These two protein chains interact to form a complex.

Sequence of chain B:
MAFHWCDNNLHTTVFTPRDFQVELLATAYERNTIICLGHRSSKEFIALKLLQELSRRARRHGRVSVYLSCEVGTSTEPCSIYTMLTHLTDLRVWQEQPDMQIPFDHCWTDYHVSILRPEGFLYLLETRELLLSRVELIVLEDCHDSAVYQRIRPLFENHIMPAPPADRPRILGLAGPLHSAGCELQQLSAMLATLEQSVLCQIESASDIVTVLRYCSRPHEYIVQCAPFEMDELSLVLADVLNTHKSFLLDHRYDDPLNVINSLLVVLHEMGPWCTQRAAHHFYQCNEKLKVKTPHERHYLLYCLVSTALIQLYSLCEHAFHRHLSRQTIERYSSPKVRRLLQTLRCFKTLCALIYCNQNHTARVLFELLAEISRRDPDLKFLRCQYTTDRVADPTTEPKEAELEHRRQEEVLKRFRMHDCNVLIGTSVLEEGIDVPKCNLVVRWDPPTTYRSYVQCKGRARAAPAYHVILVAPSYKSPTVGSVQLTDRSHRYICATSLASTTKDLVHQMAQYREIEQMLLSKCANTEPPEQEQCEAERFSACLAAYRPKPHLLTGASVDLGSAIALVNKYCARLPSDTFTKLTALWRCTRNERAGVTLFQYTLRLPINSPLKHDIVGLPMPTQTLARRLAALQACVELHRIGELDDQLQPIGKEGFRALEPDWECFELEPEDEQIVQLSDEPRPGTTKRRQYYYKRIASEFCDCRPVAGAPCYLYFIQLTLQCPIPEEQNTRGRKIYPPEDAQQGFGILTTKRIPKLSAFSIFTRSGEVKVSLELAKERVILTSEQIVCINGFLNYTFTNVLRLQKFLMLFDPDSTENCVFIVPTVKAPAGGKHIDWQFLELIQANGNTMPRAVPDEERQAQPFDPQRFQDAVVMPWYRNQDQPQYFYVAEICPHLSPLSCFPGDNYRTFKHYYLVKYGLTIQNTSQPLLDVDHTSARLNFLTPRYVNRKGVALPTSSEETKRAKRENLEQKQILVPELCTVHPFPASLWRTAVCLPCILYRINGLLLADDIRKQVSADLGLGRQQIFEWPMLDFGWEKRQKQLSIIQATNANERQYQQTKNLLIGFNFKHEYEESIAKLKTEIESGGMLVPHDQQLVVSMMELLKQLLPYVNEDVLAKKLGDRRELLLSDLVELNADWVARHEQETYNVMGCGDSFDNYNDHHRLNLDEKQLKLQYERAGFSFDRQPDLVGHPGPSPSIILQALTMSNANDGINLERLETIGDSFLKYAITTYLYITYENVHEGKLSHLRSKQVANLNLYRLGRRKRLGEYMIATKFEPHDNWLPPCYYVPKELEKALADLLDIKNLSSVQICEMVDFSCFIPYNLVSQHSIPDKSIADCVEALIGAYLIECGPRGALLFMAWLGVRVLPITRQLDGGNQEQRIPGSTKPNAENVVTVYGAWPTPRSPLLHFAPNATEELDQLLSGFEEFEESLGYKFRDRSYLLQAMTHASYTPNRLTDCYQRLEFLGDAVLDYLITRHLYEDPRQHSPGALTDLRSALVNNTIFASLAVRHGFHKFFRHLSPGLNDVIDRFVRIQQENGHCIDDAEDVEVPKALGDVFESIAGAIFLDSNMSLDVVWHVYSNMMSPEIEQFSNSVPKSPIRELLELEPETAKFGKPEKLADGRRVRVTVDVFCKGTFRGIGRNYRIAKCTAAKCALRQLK

Sequence of chain A:
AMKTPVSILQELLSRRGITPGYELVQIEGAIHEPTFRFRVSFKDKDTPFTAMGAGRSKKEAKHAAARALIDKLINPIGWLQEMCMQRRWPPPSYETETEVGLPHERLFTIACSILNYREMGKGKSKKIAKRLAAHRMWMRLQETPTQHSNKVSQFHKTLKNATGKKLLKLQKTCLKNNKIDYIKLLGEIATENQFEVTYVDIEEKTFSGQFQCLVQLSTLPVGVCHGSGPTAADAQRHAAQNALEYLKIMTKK

Contacts between the two chains:
Residue K950 in chain B contacts residue I162 in chain A (closest heavy-atom distance 3.4 Å).
Residue D251 in chain B is in contact with residue T418 in chain A (closest heavy-atom distance 3.2 Å).
Residue Y322 in chain B interacts with residue V434 in chain A (closest heavy-atom distance 3.2 Å).
Residue D1144 in chain B is in contact with residue I149 in chain A (closest heavy-atom distance 3.2 Å).
Residue H303 in chain B is in contact with residue T358 in chain A (closest heavy-atom distance 3.3 Å).
Residue Y336 in chain B is in contact with residue S361 in chain A (closest heavy-atom distance 3.2 Å).
Residue T639 in chain B interacts with residue K464 in chain A (closest heavy-atom distance 3.3 Å).
Residue H252 in chain B contacts residue L426 in chain A (closest heavy-atom distance 3.4 Å).
Residue Y336 in chain B contacts residue T358 in chain A (closest heavy-atom distance 3.4 Å).
Residue F248 in chain B is in contact with residue H438 in chain A (closest heavy-atom distance 3.1 Å).
Residue R253 in chain B interacts with residue Q424 in chain A (closest heavy-atom distance 2.8 Å).
Residue L1892 in chain B interacts with residue L155 in chain A (closest heavy-atom distance 3.3 Å).
Residue R345 in chain B is in contact with residue K465 in chain A (closest heavy-atom distance 3.3 Å).
Residue I1888 in chain B contacts residue Q157 in chain A (closest heavy-atom distance 2.8 Å).
Residue F1069 in chain B is in contact with residue E154 in chain A (closest heavy-atom distance 2.9 Å).
Residue C1886 in chain B is in contact with residue R168 in chain A (closest heavy-atom distance 3.1 Å).
Residue I1888 in chain B interacts with residue R168 in chain A (closest heavy-atom distance 3.3 Å).
Residue D2210 in chain B contacts residue R263 in chain A (closest heavy-atom distance 3.4 Å).
Residue Q307 in chain B contacts residue H360 in chain A (closest heavy-atom distance 3.4 Å).
Residue Y1890 in chain B contacts residue Q157 in chain A (closest heavy-atom distance 2.9 Å).
Residue Y336 in chain B is in contact with residue N362 in chain A (closest heavy-atom distance 3.1 Å).
Residue F2212 in chain B interacts with residue W264 in chain A (closest heavy-atom distance 3.3 Å).
Residue D1807 in chain B contacts residue L155 in chain A (closest heavy-atom distance 3.2 Å).
Residue R345 in chain B contacts residue K464 in chain A (closest heavy-atom distance 3.0 Å).
Residue Q334 in chain B contacts residue I461 in chain A (closest heavy-atom distance 3.2 Å).
Residue R253 in chain B is in contact with residue I414 in chain A (closest heavy-atom distance 2.5 Å).
Residue Q1143 in chain B is in contact with residue G148 in chain A (closest heavy-atom distance 3.3 Å).
Residue N1142 in chain B contacts residue T150 in chain A (closest heavy-atom distance 3.3 Å).
Residue T330 in chain B is in contact with residue V436 in chain A (closest heavy-atom distance 2.8 Å).
Residue D1144 in chain B contacts residue K174 in chain A (closest heavy-atom distance 3.5 Å).
Residue I1888 in chain B interacts with residue T166 in chain A (closest heavy-atom distance 3.4 Å).
Residue R253 in chain B contacts residue K417 in chain A (closest heavy-atom distance 3.5 Å).
Residue E2189 in chain B interacts with residue Q256 in chain A (closest heavy-atom distance 3.3 Å).
Residue K313 in chain B interacts with residue V434 in chain A (closest heavy-atom distance 3.4 Å).
Residue R952 in chain B interacts with residue G160 in chain A (closest heavy-atom distance 3.4 Å).
Residue L1892 in chain B interacts with residue V156 in chain A (closest heavy-atom distance 3.2 Å).
Residue Y306 in chain B is in contact with residue V364 in chain A (closest heavy-atom distance 3.5 Å).
Residue E1821 in chain B is in contact with residue V156 in chain A (closest heavy-atom distance 3.1 Å).
Residue Y1890 in chain B interacts with residue I158 in chain A (closest heavy-atom distance 3.3 Å).
Residue Q1145 in chain B is in contact with residue T150 in chain A (closest heavy-atom distance 3.2 Å).
Residue R253 in chain B interacts with residue E416 in chain A (closest heavy-atom distance 3.1 Å).
Residue K2192 in chain B interacts with residue M260 in chain A (closest heavy-atom distance 2.9 Å).
Residue Q334 in chain B contacts residue Y458 in chain A (closest heavy-atom distance 3.1 Å).
Residue T2190 in chain B contacts residue P266 in chain A (closest heavy-atom distance 3.2 Å).
Residue F2212 in chain B contacts residue R263 in chain A (closest heavy-atom distance 3.2 Å).
Residue L628 in chain B interacts with residue E457 in chain A (closest heavy-atom distance 3.3 Å).
Residue H633 in chain B contacts residue L387 in chain A (closest heavy-atom distance 3.1 Å).
Residue K1068 in chain B contacts residue L155 in chain A (closest heavy-atom distance 3.0 Å).
Residue E2189 in chain B is in contact with residue M260 in chain A (closest heavy-atom distance 3.2 Å).
Residue H341 in chain B is in contact with residue K464 in chain A (closest heavy-atom distance 2.7 Å).
Residue P1889 in chain B contacts residue Q157 in chain A (closest heavy-atom distance 3.1 Å).
Residue H633 in chain B interacts with residue C386 in chain A (closest heavy-atom distance 3.4 Å).
Residue T2190 in chain B contacts residue P265 in chain A (closest heavy-atom distance 3.4 Å).
Residue D630 in chain B is in contact with residue K388 in chain A (closest heavy-atom distance 3.0 Å).
Residue D1883 in chain B contacts residue T166 in chain A (closest heavy-atom distance 3.4 Å).
Residue S337 in chain B interacts with residue M462 in chain A (closest heavy-atom distance 3.1 Å).
Residue H341 in chain B is in contact with residue I461 in chain A (closest heavy-atom distance 3.2 Å).
Residue F248 in chain B is in contact with residue Q424 in chain A (closest heavy-atom distance 3.5 Å).
Residue K1068 in chain B contacts residue E154 in chain A (closest heavy-atom distance 3.3 Å).
Residue Q1067 in chain B contacts residue E154 in chain A (closest heavy-atom distance 3.5 Å).